Sequence of the first protein:
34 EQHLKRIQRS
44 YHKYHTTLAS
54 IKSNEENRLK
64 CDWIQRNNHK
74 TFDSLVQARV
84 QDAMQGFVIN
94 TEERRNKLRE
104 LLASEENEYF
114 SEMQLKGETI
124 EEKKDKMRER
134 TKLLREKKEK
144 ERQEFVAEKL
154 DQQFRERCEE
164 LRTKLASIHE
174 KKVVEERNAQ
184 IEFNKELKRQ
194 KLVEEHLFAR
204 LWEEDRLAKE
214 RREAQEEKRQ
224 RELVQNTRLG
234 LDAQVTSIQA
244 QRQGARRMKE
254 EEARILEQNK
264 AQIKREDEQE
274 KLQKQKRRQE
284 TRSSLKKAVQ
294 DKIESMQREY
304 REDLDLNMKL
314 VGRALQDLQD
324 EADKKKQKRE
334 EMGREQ

The following describes two proteins that form a bound complex.

Contacts between the two chains:
Residue A211 in the first protein is in contact with residue V30 in the second protein (closest heavy-atom distance 3.2 Å).
Residue K212 in the first protein interacts with residue N31 in the second protein (closest heavy-atom distance 4.5 Å).
Residue K212 in the first protein is in contact with residue V30 in the second protein (closest heavy-atom distance 3.8 Å).
Residue D208 in the first protein interacts with residue V36 in the second protein (closest heavy-atom distance 4.7 Å).
Residue D208 in the first protein is in contact with residue F37 in the second protein (closest heavy-atom distance 4.9 Å).
Residue R215 in the first protein is in contact with residue V30 in the second protein (closest heavy-atom distance 3.4 Å).

Sequence of the second protein:
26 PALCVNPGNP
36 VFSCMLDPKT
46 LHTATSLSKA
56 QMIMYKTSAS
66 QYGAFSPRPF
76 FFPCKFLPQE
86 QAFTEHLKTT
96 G